The following describes two proteins that form a bound complex.

Sequence of protein 2:
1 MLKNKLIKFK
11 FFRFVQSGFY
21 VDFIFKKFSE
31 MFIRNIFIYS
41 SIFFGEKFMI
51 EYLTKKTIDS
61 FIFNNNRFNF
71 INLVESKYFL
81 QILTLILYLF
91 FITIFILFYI

Sequence of protein 1:
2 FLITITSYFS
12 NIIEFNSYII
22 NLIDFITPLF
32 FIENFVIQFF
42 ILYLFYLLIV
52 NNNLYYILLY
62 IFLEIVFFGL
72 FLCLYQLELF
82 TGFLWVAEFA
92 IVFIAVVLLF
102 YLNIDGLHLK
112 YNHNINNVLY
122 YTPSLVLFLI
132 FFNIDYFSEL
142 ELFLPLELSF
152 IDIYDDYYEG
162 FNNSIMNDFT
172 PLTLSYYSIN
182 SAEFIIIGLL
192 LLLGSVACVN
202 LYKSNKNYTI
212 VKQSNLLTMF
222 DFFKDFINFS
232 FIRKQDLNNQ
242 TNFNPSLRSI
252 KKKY

Residue-level contacts at the interface:
Residue Y121 in protein 1 contacts residue L83 in protein 2 (closest heavy-atom distance 3.9 Å).
Residue Y121 in protein 1 is in contact with residue T84 in protein 2 (closest heavy-atom distance 3.0 Å).
Residue S125 in protein 1 contacts residue Y88 in protein 2 (closest heavy-atom distance 3.3 Å).
Residue F133 in protein 1 is in contact with residue F90 in protein 2 (closest heavy-atom distance 4.0 Å).
Residue F132 in protein 1 contacts residue F90 in protein 2 (closest heavy-atom distance 3.0 Å).
Residue F132 in protein 1 interacts with residue F98 in protein 2 (closest heavy-atom distance 4.5 Å).
Residue Y122 in protein 1 is in contact with residue L80 in protein 2 (closest heavy-atom distance 4.0 Å).
Residue L128 in protein 1 contacts residue F91 in protein 2 (closest heavy-atom distance 4.3 Å).
Residue F132 in protein 1 interacts with residue F91 in protein 2 (closest heavy-atom distance 3.7 Å).
Residue F129 in protein 1 is in contact with residue L87 in protein 2 (closest heavy-atom distance 3.4 Å).
Residue F129 in protein 1 contacts residue F90 in protein 2 (closest heavy-atom distance 4.1 Å).
Residue Y121 in protein 1 contacts residue L80 in protein 2 (closest heavy-atom distance 3.8 Å).
Residue Y121 in protein 1 interacts with residue L87 in protein 2 (closest heavy-atom distance 4.1 Å).
Residue F132 in protein 1 contacts residue I94 in protein 2 (closest heavy-atom distance 3.9 Å).
Residue F132 in protein 1 is in contact with residue I100 in protein 2 (closest heavy-atom distance 3.3 Å).
Residue Y122 in protein 1 contacts residue L83 in protein 2 (closest heavy-atom distance 3.8 Å).
Residue Y121 in protein 1 contacts residue Y88 in protein 2 (closest heavy-atom distance 3.6 Å).
Residue S125 in protein 1 is in contact with residue L87 in protein 2 (closest heavy-atom distance 4.2 Å).
Residue L128 in protein 1 contacts residue Y88 in protein 2 (closest heavy-atom distance 4.3 Å).